Residue-level contacts at the interface:
Residue P418 in the second protein interacts with residue T45 in the first protein (closest heavy-atom distance 4.5 Å).
Residue L436 in the second protein is in contact with residue F20 in the first protein (closest heavy-atom distance 3.9 Å).
Residue Y421 in the second protein contacts residue F16 in the first protein (closest heavy-atom distance 3.6 Å).
Residue H42 in the second protein contacts residue D34 in the first protein (closest heavy-atom distance 3.2 Å).
Residue D38 in the second protein is in contact with residue G13 in the first protein (closest heavy-atom distance 4.2 Å).
Residue W36 in the second protein interacts with residue W14 in the first protein (closest heavy-atom distance 3.4 Å).
Residue T416 in the second protein is in contact with residue L51 in the first protein (closest heavy-atom distance 3.3 Å).
Residue H42 in the second protein is in contact with residue S38 in the first protein (closest heavy-atom distance 3.0 Å).
Residue P44 in the second protein contacts residue I41 in the first protein (closest heavy-atom distance 4.2 Å).
Residue F48 in the second protein contacts residue P18 in the first protein (closest heavy-atom distance 4.6 Å).
Residue W36 in the second protein is in contact with residue R12 in the first protein (closest heavy-atom distance 3.7 Å).
Residue Q50 in the second protein contacts residue L51 in the first protein (closest heavy-atom distance 3.7 Å).
Residue P44 in the second protein contacts residue A15 in the first protein (closest heavy-atom distance 3.7 Å).
Residue L35 in the second protein interacts with residue R12 in the first protein (closest heavy-atom distance 2.4 Å).
Residue S37 in the second protein is in contact with residue R12 in the first protein (closest heavy-atom distance 3.2 Å).
Residue D43 in the second protein is in contact with residue I41 in the first protein (closest heavy-atom distance 4.3 Å).
Residue Y54 in the second protein contacts residue L51 in the first protein (closest heavy-atom distance 3.6 Å).
Residue C420 in the second protein is in contact with residue F16 in the first protein (closest heavy-atom distance 3.7 Å).
Residue L21 in the second protein interacts with residue R53 in the first protein (closest heavy-atom distance 3.5 Å).
Residue Q50 in the second protein interacts with residue R50 in the first protein (closest heavy-atom distance 2.7 Å).
Residue D38 in the second protein contacts residue G11 in the first protein (closest heavy-atom distance 4.2 Å).
Residue D18 in the second protein contacts residue R53 in the first protein (closest heavy-atom distance 4.6 Å).
Residue L35 in the second protein is in contact with residue M28 in the first protein (closest heavy-atom distance 3.8 Å).
Residue G45 in the second protein interacts with residue W14 in the first protein (closest heavy-atom distance 3.8 Å).
Residue D43 in the second protein is in contact with residue W14 in the first protein (closest heavy-atom distance 4.3 Å).
Residue P419 in the second protein is in contact with residue E49 in the first protein (closest heavy-atom distance 3.2 Å).
Residue F439 in the second protein is in contact with residue F20 in the first protein (closest heavy-atom distance 3.8 Å).
Residue W36 in the second protein interacts with residue M28 in the first protein (closest heavy-atom distance 4.5 Å).
Residue H432 in the second protein contacts residue P18 in the first protein (closest heavy-atom distance 4.3 Å).
Residue H42 in the second protein interacts with residue I41 in the first protein (closest heavy-atom distance 3.3 Å).
Residue F439 in the second protein interacts with residue W14 in the first protein (closest heavy-atom distance 3.9 Å).
Residue P44 in the second protein interacts with residue F16 in the first protein (closest heavy-atom distance 3.9 Å).
Residue P44 in the second protein contacts residue W14 in the first protein (closest heavy-atom distance 3.6 Å).
Residue K34 in the second protein interacts with residue R12 in the first protein (closest heavy-atom distance 4.5 Å).
Residue H42 in the second protein is in contact with residue R90 in the first protein (closest heavy-atom distance 3.2 Å).
Residue P418 in the second protein contacts residue E49 in the first protein (closest heavy-atom distance 4.0 Å).
Residue E41 in the second protein contacts residue R50 in the first protein (closest heavy-atom distance 2.7 Å).
Residue P418 in the second protein interacts with residue R50 in the first protein (closest heavy-atom distance 3.8 Å).
Residue T416 in the second protein is in contact with residue E49 in the first protein (closest heavy-atom distance 4.0 Å).
Residue Q50 in the second protein interacts with residue R53 in the first protein (closest heavy-atom distance 4.0 Å).
Residue L417 in the second protein interacts with residue E49 in the first protein (closest heavy-atom distance 4.5 Å).
Residue D38 in the second protein contacts residue R12 in the first protein (closest heavy-atom distance 3.0 Å).
Residue D38 in the second protein interacts with residue D34 in the first protein (closest heavy-atom distance 3.0 Å).
Residue E41 in the second protein contacts residue R53 in the first protein (closest heavy-atom distance 3.3 Å).
Residue F17 in the second protein contacts residue R53 in the first protein (closest heavy-atom distance 3.8 Å).
Residue G51 in the second protein interacts with residue L51 in the first protein (closest heavy-atom distance 3.8 Å).
Residue F48 in the second protein contacts residue W14 in the first protein (closest heavy-atom distance 3.6 Å).
Residue P435 in the second protein is in contact with residue F20 in the first protein (closest heavy-atom distance 3.5 Å).
Residue C420 in the second protein interacts with residue S44 in the first protein (closest heavy-atom distance 2.7 Å).
Residue H42 in the second protein is in contact with residue Y56 in the first protein (closest heavy-atom distance 3.4 Å).
Residue W36 in the second protein interacts with residue G13 in the first protein (closest heavy-atom distance 4.4 Å).
Residue Y54 in the second protein interacts with residue M52 in the first protein (closest heavy-atom distance 4.2 Å).
Residue F17 in the second protein is in contact with residue M52 in the first protein (closest heavy-atom distance 3.5 Å).
Residue E41 in the second protein interacts with residue Y56 in the first protein (closest heavy-atom distance 3.8 Å).
Residue T47 in the second protein contacts residue R50 in the first protein (closest heavy-atom distance 3.4 Å).
Residue L436 in the second protein contacts residue P18 in the first protein (closest heavy-atom distance 4.2 Å).
Residue H42 in the second protein contacts residue E88 in the first protein (closest heavy-atom distance 4.5 Å).
Residue D38 in the second protein contacts residue R90 in the first protein (closest heavy-atom distance 4.2 Å).
Residue S37 in the second protein is in contact with residue G11 in the first protein (closest heavy-atom distance 4.0 Å).
Residue D38 in the second protein contacts residue Y10 in the first protein (closest heavy-atom distance 4.0 Å).

Sequence of the second protein:
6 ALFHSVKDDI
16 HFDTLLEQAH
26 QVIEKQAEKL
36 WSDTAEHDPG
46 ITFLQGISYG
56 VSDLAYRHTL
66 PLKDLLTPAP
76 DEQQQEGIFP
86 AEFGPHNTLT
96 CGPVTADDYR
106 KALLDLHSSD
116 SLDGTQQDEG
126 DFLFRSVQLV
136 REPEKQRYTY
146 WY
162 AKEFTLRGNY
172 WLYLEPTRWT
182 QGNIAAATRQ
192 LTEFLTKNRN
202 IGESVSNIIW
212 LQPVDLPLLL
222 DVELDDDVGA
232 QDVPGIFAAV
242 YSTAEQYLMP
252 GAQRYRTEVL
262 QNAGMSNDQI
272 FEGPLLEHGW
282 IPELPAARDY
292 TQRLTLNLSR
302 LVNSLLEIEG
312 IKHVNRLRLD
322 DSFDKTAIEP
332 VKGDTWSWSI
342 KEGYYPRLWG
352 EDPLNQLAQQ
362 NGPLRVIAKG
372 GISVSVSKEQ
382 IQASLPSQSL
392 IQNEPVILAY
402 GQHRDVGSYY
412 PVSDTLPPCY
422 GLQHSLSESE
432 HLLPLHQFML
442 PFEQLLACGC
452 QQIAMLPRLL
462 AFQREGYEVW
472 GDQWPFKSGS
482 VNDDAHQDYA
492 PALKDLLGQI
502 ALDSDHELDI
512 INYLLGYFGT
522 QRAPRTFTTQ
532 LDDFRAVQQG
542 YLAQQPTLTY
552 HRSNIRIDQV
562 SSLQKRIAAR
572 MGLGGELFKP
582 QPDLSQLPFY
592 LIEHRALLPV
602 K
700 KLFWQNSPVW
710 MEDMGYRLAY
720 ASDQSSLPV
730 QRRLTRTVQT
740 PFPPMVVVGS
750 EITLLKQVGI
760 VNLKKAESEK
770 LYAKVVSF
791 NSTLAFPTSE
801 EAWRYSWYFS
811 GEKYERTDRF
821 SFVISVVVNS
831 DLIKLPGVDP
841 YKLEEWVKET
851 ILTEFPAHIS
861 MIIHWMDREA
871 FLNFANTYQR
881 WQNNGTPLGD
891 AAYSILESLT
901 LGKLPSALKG

The following describes two proteins that form a bound complex.

Sequence of the first protein:
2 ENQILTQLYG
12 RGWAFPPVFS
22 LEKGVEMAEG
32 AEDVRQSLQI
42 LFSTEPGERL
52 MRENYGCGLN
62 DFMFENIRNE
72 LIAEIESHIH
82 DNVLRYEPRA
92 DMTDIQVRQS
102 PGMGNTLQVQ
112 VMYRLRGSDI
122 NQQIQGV